Sequence of protein 2:
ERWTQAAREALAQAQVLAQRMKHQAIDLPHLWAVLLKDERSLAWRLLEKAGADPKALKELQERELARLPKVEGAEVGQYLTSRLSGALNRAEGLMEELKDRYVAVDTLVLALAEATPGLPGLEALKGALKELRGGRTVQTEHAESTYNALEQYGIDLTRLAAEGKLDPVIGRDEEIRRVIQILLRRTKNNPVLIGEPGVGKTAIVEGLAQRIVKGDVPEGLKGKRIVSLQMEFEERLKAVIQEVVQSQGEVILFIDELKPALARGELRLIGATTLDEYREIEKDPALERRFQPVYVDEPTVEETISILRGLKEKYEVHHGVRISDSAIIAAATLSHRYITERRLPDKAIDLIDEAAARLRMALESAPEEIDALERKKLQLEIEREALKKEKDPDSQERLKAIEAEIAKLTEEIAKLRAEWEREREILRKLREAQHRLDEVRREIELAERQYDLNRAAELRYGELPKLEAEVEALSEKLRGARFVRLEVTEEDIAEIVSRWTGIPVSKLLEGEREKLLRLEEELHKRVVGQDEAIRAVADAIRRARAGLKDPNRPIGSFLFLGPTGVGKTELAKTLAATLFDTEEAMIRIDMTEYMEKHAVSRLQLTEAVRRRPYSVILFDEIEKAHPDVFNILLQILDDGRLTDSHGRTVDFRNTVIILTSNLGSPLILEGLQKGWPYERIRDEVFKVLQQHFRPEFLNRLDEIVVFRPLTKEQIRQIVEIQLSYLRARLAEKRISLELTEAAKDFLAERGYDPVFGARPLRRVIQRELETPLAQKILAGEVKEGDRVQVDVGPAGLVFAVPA

These two protein chains interact to form a complex.

Sequence of protein 1:
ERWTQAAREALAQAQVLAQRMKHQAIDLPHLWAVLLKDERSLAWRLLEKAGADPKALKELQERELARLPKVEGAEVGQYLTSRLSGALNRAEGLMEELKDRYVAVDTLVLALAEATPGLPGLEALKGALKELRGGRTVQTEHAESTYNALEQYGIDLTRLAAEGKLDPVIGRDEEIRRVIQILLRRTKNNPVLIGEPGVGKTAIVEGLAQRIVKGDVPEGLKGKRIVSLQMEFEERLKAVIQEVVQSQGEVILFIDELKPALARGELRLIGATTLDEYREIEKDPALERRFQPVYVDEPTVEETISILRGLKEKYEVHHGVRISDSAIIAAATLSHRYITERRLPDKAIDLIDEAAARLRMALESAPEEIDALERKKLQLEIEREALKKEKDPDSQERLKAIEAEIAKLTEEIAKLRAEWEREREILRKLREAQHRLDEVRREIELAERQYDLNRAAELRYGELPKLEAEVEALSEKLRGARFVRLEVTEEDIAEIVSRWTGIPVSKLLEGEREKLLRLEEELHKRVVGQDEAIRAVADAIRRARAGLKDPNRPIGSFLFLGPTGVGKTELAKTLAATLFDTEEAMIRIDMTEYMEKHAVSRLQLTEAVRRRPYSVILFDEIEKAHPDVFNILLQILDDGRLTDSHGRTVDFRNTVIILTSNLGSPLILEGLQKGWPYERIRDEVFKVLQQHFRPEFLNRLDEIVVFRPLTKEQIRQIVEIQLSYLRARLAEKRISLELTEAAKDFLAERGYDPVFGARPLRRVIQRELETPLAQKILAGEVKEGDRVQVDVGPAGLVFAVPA

Residue-level contacts at the interface:
Residue R810 in protein 1 interacts with residue E750 in protein 2 (closest heavy-atom distance 2.7 Å).
Residue R393 in protein 1 contacts residue R188 in protein 2 (closest heavy-atom distance 3.3 Å).
Residue F803 in protein 1 is in contact with residue D730 in protein 2 (closest heavy-atom distance 3.0 Å).
Residue A821 in protein 1 is in contact with residue R575 in protein 2 (closest heavy-atom distance 3.7 Å).
Residue R621 in protein 1 contacts residue P742 in protein 2 (closest heavy-atom distance 3.5 Å).
Residue I415 in protein 1 contacts residue A489 in protein 2 (closest heavy-atom distance 3.1 Å).
Residue R393 in protein 1 interacts with residue Q184 in protein 2 (closest heavy-atom distance 3.0 Å).
Residue Q813 in protein 1 is in contact with residue D749 in protein 2 (closest heavy-atom distance 3.9 Å).
Residue E626 in protein 1 contacts residue R741 in protein 2 (closest heavy-atom distance 3.0 Å).
Residue L825 in protein 1 contacts residue R575 in protein 2 (closest heavy-atom distance 4.0 Å).
Residue M394 in protein 1 contacts residue Q184 in protein 2 (closest heavy-atom distance 3.0 Å).
Residue D404 in protein 1 interacts with residue G218 in protein 2 (closest heavy-atom distance 3.8 Å).
Residue E418 in protein 1 is in contact with residue N487 in protein 2 (closest heavy-atom distance 3.2 Å).
Residue I824 in protein 1 interacts with residue A579 in protein 2 (closest heavy-atom distance 3.9 Å).
Residue R810 in protein 1 is in contact with residue D749 in protein 2 (closest heavy-atom distance 3.5 Å).
Residue E817 in protein 1 is in contact with residue R576 in protein 2 (closest heavy-atom distance 3.6 Å).
Residue R776 in protein 1 interacts with residue P584 in protein 2 (closest heavy-atom distance 3.2 Å).
Residue T625 in protein 1 contacts residue Q737 in protein 2 (closest heavy-atom distance 3.9 Å).
Residue E397 in protein 1 interacts with residue P221 in protein 2 (closest heavy-atom distance 4.0 Å).
Residue E397 in protein 1 contacts residue R180 in protein 2 (closest heavy-atom distance 3.4 Å).
Residue E418 in protein 1 interacts with residue L486 in protein 2 (closest heavy-atom distance 3.5 Å).
Residue L825 in protein 1 contacts residue L549 in protein 2 (closest heavy-atom distance 3.7 Å).
Residue Q813 in protein 1 interacts with residue K582 in protein 2 (closest heavy-atom distance 3.8 Å).
Residue E817 in protein 1 is in contact with residue L581 in protein 2 (closest heavy-atom distance 3.5 Å).
Residue R809 in protein 1 contacts residue L748 in protein 2 (closest heavy-atom distance 3.8 Å).
Residue T818 in protein 1 interacts with residue R576 in protein 2 (closest heavy-atom distance 3.4 Å).
Residue D623 in protein 1 interacts with residue R741 in protein 2 (closest heavy-atom distance 3.7 Å).
Residue R810 in protein 1 contacts residue I751 in protein 2 (closest heavy-atom distance 3.8 Å).
Residue T818 in protein 1 is in contact with residue D572 in protein 2 (closest heavy-atom distance 3.0 Å).
Residue R408 in protein 1 interacts with residue E481 in protein 2 (closest heavy-atom distance 2.9 Å).
Residue A821 in protein 1 contacts residue R576 in protein 2 (closest heavy-atom distance 3.8 Å).
Residue R776 in protein 1 contacts residue K582 in protein 2 (closest heavy-atom distance 2.7 Å).
Residue R621 in protein 1 is in contact with residue E743 in protein 2 (closest heavy-atom distance 3.6 Å).
Residue R776 in protein 1 is in contact with residue G580 in protein 2 (closest heavy-atom distance 2.8 Å).
Residue D623 in protein 1 is in contact with residue E743 in protein 2 (closest heavy-atom distance 3.9 Å).
Residue D623 in protein 1 is in contact with residue P742 in protein 2 (closest heavy-atom distance 3.2 Å).
Residue R806 in protein 1 interacts with residue N746 in protein 2 (closest heavy-atom distance 3.1 Å).
Residue A419 in protein 1 interacts with residue Y494 in protein 2 (closest heavy-atom distance 3.5 Å).
Residue I824 in protein 1 is in contact with residue L581 in protein 2 (closest heavy-atom distance 3.9 Å).
Residue E418 in protein 1 is in contact with residue A490 in protein 2 (closest heavy-atom distance 3.3 Å).
Residue E817 in protein 1 is in contact with residue K582 in protein 2 (closest heavy-atom distance 2.7 Å).
Residue Y772 in protein 1 is in contact with residue K582 in protein 2 (closest heavy-atom distance 3.5 Å).
Residue L411 in protein 1 contacts residue E481 in protein 2 (closest heavy-atom distance 4.0 Å).
Residue R806 in protein 1 contacts residue F733 in protein 2 (closest heavy-atom distance 3.0 Å).
Residue Q813 in protein 1 contacts residue R576 in protein 2 (closest heavy-atom distance 2.8 Å).
Residue R408 in protein 1 contacts residue K217 in protein 2 (closest heavy-atom distance 3.8 Å).
Residue Q412 in protein 1 interacts with residue R493 in protein 2 (closest heavy-atom distance 3.5 Å).
Residue E401 in protein 1 contacts residue R180 in protein 2 (closest heavy-atom distance 3.0 Å).
Residue I415 in protein 1 contacts residue L486 in protein 2 (closest heavy-atom distance 3.2 Å).
Residue D667 in protein 1 contacts residue P742 in protein 2 (closest heavy-atom distance 3.6 Å).
Residue E414 in protein 1 contacts residue L486 in protein 2 (closest heavy-atom distance 2.8 Å).
Residue Y772 in protein 1 is in contact with residue D583 in protein 2 (closest heavy-atom distance 3.1 Å).
Residue D623 in protein 1 is in contact with residue F740 in protein 2 (closest heavy-atom distance 4.0 Å).
Residue I415 in protein 1 is in contact with residue A490 in protein 2 (closest heavy-atom distance 3.8 Å).
Residue L825 in protein 1 is in contact with residue L550 in protein 2 (closest heavy-atom distance 4.0 Å).
Residue K780 in protein 1 contacts residue A579 in protein 2 (closest heavy-atom distance 3.1 Å).
Residue R810 in protein 1 interacts with residue R729 in protein 2 (closest heavy-atom distance 3.2 Å).
Residue R809 in protein 1 is in contact with residue N746 in protein 2 (closest heavy-atom distance 3.1 Å).
Residue L411 in protein 1 contacts residue L486 in protein 2 (closest heavy-atom distance 3.4 Å).
Residue L825 in protein 1 is in contact with residue A579 in protein 2 (closest heavy-atom distance 3.7 Å).